Sequence of the first protein:
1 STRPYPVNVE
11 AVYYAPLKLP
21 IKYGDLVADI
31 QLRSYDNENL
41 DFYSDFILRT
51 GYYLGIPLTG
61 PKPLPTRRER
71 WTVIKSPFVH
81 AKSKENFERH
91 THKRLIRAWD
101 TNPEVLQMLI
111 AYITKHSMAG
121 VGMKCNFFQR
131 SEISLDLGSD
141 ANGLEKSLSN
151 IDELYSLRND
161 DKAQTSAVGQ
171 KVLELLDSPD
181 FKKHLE

The following describes two proteins that form a bound complex.

Sequence of the second protein:
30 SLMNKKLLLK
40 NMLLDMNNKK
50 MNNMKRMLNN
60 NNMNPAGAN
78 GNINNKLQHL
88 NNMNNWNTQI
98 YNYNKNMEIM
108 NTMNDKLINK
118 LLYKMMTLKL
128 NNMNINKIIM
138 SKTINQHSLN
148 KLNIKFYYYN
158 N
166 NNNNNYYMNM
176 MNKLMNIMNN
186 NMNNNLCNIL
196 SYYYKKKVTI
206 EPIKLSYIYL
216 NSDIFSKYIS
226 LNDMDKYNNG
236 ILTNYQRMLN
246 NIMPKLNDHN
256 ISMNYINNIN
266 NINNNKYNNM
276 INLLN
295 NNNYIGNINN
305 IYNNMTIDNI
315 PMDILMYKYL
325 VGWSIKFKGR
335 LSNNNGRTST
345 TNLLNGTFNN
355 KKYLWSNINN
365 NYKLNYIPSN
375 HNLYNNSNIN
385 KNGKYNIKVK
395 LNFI

Residue-level contacts at the interface:
Residue I299 in the second protein contacts residue Y14 in the first protein (closest heavy-atom distance 3.7 Å).
Residue Y100 in the second protein contacts residue M123 in the first protein (closest heavy-atom distance 3.6 Å).
Residue N304 in the second protein interacts with residue S1 in the first protein (closest heavy-atom distance 4.2 Å).
Residue Y98 in the second protein contacts residue G120 in the first protein (closest heavy-atom distance 3.6 Å).
Residue N303 in the second protein contacts residue R3 in the first protein (closest heavy-atom distance 3.3 Å).
Residue M90 in the second protein is in contact with residue N39 in the first protein (closest heavy-atom distance 3.7 Å).
Residue Y100 in the second protein contacts residue Q31 in the first protein (closest heavy-atom distance 3.0 Å).
Residue Y306 in the second protein is in contact with residue Y13 in the first protein (closest heavy-atom distance 4.2 Å).
Residue Y298 in the second protein interacts with residue E10 in the first protein (closest heavy-atom distance 2.7 Å).
Residue Y98 in the second protein contacts residue T91 in the first protein (closest heavy-atom distance 3.4 Å).
Residue Y100 in the second protein interacts with residue L32 in the first protein (closest heavy-atom distance 4.2 Å).
Residue H86 in the second protein is in contact with residue E38 in the first protein (closest heavy-atom distance 2.8 Å).
Residue N147 in the second protein interacts with residue K115 in the first protein (closest heavy-atom distance 3.6 Å).
Residue I97 in the second protein is in contact with residue G120 in the first protein (closest heavy-atom distance 4.0 Å).
Residue M90 in the second protein contacts residue Y35 in the first protein (closest heavy-atom distance 4.2 Å).
Residue K83 in the second protein interacts with residue F42 in the first protein (closest heavy-atom distance 3.5 Å).
Residue L146 in the second protein interacts with residue G122 in the first protein (closest heavy-atom distance 4.3 Å).
Residue L146 in the second protein is in contact with residue Y43 in the first protein (closest heavy-atom distance 3.5 Å).
Residue S145 in the second protein interacts with residue M118 in the first protein (closest heavy-atom distance 3.4 Å).
Residue N88 in the second protein is in contact with residue N39 in the first protein (closest heavy-atom distance 3.7 Å).
Residue K102 in the second protein is in contact with residue Y35 in the first protein (closest heavy-atom distance 2.8 Å).
Residue N369 in the second protein contacts residue E88 in the first protein (closest heavy-atom distance 3.8 Å).
Residue I97 in the second protein is in contact with residue Y35 in the first protein (closest heavy-atom distance 3.3 Å).
Residue M90 in the second protein interacts with residue G120 in the first protein (closest heavy-atom distance 3.5 Å).
Residue Y98 in the second protein is in contact with residue G122 in the first protein (closest heavy-atom distance 3.6 Å).
Residue Y98 in the second protein is in contact with residue R33 in the first protein (closest heavy-atom distance 3.1 Å).
Residue N147 in the second protein contacts residue T114 in the first protein (closest heavy-atom distance 3.2 Å).
Residue N307 in the second protein is in contact with residue S1 in the first protein (closest heavy-atom distance 4.1 Å).
Residue W93 in the second protein is in contact with residue Y35 in the first protein (closest heavy-atom distance 3.4 Å).
Residue L146 in the second protein is in contact with residue V121 in the first protein (closest heavy-atom distance 4.1 Å).
Residue Y100 in the second protein interacts with residue G122 in the first protein (closest heavy-atom distance 4.0 Å).
Residue Y98 in the second protein contacts residue Y35 in the first protein (closest heavy-atom distance 3.4 Å).
Residue K83 in the second protein contacts residue E38 in the first protein (closest heavy-atom distance 3.7 Å).
Residue Y100 in the second protein interacts with residue K124 in the first protein (closest heavy-atom distance 3.5 Å).
Residue H144 in the second protein interacts with residue A119 in the first protein (closest heavy-atom distance 2.8 Å).
Residue L146 in the second protein contacts residue T114 in the first protein (closest heavy-atom distance 3.5 Å).
Residue K102 in the second protein is in contact with residue E69 in the first protein (closest heavy-atom distance 3.9 Å).
Residue N301 in the second protein contacts residue E10 in the first protein (closest heavy-atom distance 4.0 Å).
Residue I305 in the second protein is in contact with residue Y14 in the first protein (closest heavy-atom distance 3.2 Å).
Residue S145 in the second protein interacts with residue A119 in the first protein (closest heavy-atom distance 3.9 Å).
Residue Y298 in the second protein is in contact with residue Y14 in the first protein (closest heavy-atom distance 3.7 Å).
Residue S145 in the second protein contacts residue S117 in the first protein (closest heavy-atom distance 3.7 Å).
Residue E105 in the second protein contacts residue R89 in the first protein (closest heavy-atom distance 3.4 Å).
Residue K102 in the second protein interacts with residue R89 in the first protein (closest heavy-atom distance 4.2 Å).
Residue L146 in the second protein interacts with residue M123 in the first protein (closest heavy-atom distance 3.4 Å).
Residue I302 in the second protein is in contact with residue Y14 in the first protein (closest heavy-atom distance 3.4 Å).
Residue N303 in the second protein is in contact with residue Y5 in the first protein (closest heavy-atom distance 3.7 Å).
Residue N88 in the second protein is in contact with residue E38 in the first protein (closest heavy-atom distance 3.0 Å).
Residue G300 in the second protein is in contact with residue Y14 in the first protein (closest heavy-atom distance 3.8 Å).
Residue E105 in the second protein contacts residue Y35 in the first protein (closest heavy-atom distance 2.7 Å).
Residue I302 in the second protein interacts with residue E10 in the first protein (closest heavy-atom distance 3.6 Å).
Residue M90 in the second protein interacts with residue S34 in the first protein (closest heavy-atom distance 4.0 Å).
Residue N89 in the second protein contacts residue D36 in the first protein (closest heavy-atom distance 3.2 Å).
Residue W93 in the second protein interacts with residue D36 in the first protein (closest heavy-atom distance 4.2 Å).
Residue G300 in the second protein interacts with residue E10 in the first protein (closest heavy-atom distance 4.3 Å).
Residue Q143 in the second protein is in contact with residue A119 in the first protein (closest heavy-atom distance 3.9 Å).
Residue Y98 in the second protein interacts with residue S34 in the first protein (closest heavy-atom distance 4.2 Å).
Residue L146 in the second protein contacts residue S117 in the first protein (closest heavy-atom distance 3.2 Å).
Residue Q96 in the second protein interacts with residue A119 in the first protein (closest heavy-atom distance 3.2 Å).
Residue Y100 in the second protein is in contact with residue R33 in the first protein (closest heavy-atom distance 3.2 Å).